Residue-level contacts at the interface:
Residue W63 in chain B is in contact with residue E23 in chain A (closest heavy-atom distance 3.2 Å).
Residue D81 in chain B is in contact with residue K15 in chain A (closest heavy-atom distance 3.8 Å).
Residue I42 in chain B contacts residue K30 in chain A (closest heavy-atom distance 2.9 Å).
Residue Y78 in chain B contacts residue L26 in chain A (closest heavy-atom distance 3.5 Å).
Residue I42 in chain B contacts residue T34 in chain A (closest heavy-atom distance 4.5 Å).
Residue D81 in chain B interacts with residue E19 in chain A (closest heavy-atom distance 4.0 Å).
Residue I44 in chain B is in contact with residue K30 in chain A (closest heavy-atom distance 3.8 Å).
Residue D45 in chain B contacts residue K30 in chain A (closest heavy-atom distance 2.5 Å).
Residue K11 in chain B contacts residue E19 in chain A (closest heavy-atom distance 3.5 Å).
Residue Y78 in chain B is in contact with residue E23 in chain A (closest heavy-atom distance 3.6 Å).
Residue G43 in chain B contacts residue K30 in chain A (closest heavy-atom distance 4.2 Å).

The following describes two proteins that form a bound complex.

Sequence of chain B:
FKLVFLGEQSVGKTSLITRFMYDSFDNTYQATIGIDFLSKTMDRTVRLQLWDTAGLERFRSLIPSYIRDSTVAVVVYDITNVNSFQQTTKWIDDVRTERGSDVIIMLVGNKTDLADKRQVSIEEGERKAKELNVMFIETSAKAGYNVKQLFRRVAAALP

Sequence of chain A:
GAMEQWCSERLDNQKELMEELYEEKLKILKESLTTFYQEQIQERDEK